These two protein chains interact to form a complex.

Contacts between the two chains:
Residue Y288 in protein 2 contacts residue T30 in protein 1 (closest heavy-atom distance 3.8 Å).
Residue K47 in protein 2 interacts with residue G26 in protein 1 (closest heavy-atom distance 3.4 Å).
Residue Y288 in protein 2 contacts residue T28 in protein 1 (closest heavy-atom distance 4.1 Å).
Residue G289 in protein 2 is in contact with residue Y54 in protein 1 (closest heavy-atom distance 3.6 Å).
Residue K47 in protein 2 interacts with residue F27 in protein 1 (closest heavy-atom distance 4.8 Å).
Residue G289 in protein 2 interacts with residue T30 in protein 1 (closest heavy-atom distance 3.4 Å).

Sequence of protein 2:
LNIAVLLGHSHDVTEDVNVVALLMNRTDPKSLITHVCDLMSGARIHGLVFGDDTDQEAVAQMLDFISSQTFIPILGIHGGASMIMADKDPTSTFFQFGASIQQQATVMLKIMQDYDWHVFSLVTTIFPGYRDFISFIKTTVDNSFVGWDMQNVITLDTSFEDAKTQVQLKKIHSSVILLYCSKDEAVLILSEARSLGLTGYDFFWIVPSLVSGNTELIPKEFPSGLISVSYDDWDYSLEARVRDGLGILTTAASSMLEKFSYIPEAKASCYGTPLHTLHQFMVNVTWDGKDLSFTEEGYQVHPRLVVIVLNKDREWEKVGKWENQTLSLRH

Sequence of protein 1:
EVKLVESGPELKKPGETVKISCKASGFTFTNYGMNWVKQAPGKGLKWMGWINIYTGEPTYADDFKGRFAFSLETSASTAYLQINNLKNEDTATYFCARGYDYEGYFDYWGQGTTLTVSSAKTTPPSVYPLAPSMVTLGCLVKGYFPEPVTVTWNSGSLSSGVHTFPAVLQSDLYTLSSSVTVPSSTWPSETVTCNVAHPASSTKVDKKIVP